Contacts between the two chains:
Residue V731 in chain A interacts with residue F60 in chain B (closest heavy-atom distance 3.3 Å).
Residue V731 in chain A contacts residue K59 in chain B (closest heavy-atom distance 3.6 Å).
Residue R796 in chain A is in contact with residue C7 in chain B (closest heavy-atom distance 3.6 Å).
Residue V772 in chain A interacts with residue R48 in chain B (closest heavy-atom distance 3.8 Å).
Residue E22 in chain A contacts residue D55 in chain B (closest heavy-atom distance 2.8 Å).
Residue Y1005 in chain A interacts with residue Y44 in chain B (closest heavy-atom distance 3.6 Å).
Residue I751 in chain A interacts with residue T52 in chain B (closest heavy-atom distance 3.4 Å).
Residue L19 in chain A is in contact with residue Q26 in chain B (closest heavy-atom distance 3.6 Å).
Residue S187 in chain A contacts residue Y63 in chain B (closest heavy-atom distance 3.5 Å).
Residue N764 in chain A contacts residue K59 in chain B (closest heavy-atom distance 2.7 Å).
Residue E1011 in chain A contacts residue Y44 in chain B (closest heavy-atom distance 2.8 Å).
Residue I26 in chain A interacts with residue E58 in chain B (closest heavy-atom distance 3.3 Å).
Residue S187 in chain A contacts residue K59 in chain B (closest heavy-atom distance 3.5 Å).
Residue A973 in chain A contacts residue R47 in chain B (closest heavy-atom distance 3.3 Å).
Residue G797 in chain A interacts with residue F8 in chain B (closest heavy-atom distance 3.7 Å).
Residue G976 in chain A contacts residue E32 in chain B (closest heavy-atom distance 3.8 Å).
Residue N770 in chain A interacts with residue T52 in chain B (closest heavy-atom distance 3.0 Å).
Residue L19 in chain A is in contact with residue L25 in chain B (closest heavy-atom distance 3.8 Å).
Residue Q182 in chain A is in contact with residue R69 in chain B (closest heavy-atom distance 3.0 Å).
Residue A793 in chain A is in contact with residue F8 in chain B (closest heavy-atom distance 3.4 Å).
Residue G730 in chain A is in contact with residue F60 in chain B (closest heavy-atom distance 3.8 Å).
Residue V731 in chain A is in contact with residue Y63 in chain B (closest heavy-atom distance 3.4 Å).
Residue E186 in chain A interacts with residue Y63 in chain B (closest heavy-atom distance 3.6 Å).
Residue V181 in chain A interacts with residue Y63 in chain B (closest heavy-atom distance 3.8 Å).
Residue R21 in chain A contacts residue H53 in chain B (closest heavy-atom distance 3.2 Å).
Residue N770 in chain A interacts with residue R48 in chain B (closest heavy-atom distance 2.7 Å).
Residue R796 in chain A interacts with residue G11 in chain B (closest heavy-atom distance 3.5 Å).
Residue F16 in chain A interacts with residue L51 in chain B (closest heavy-atom distance 3.6 Å).
Residue Q748 in chain A is in contact with residue T52 in chain B (closest heavy-atom distance 3.1 Å).
Residue D946 in chain A contacts residue R48 in chain B (closest heavy-atom distance 2.4 Å).
Residue R796 in chain A contacts residue F8 in chain B (closest heavy-atom distance 3.1 Å).
Residue F25 in chain A is in contact with residue K59 in chain B (closest heavy-atom distance 3.5 Å).
Residue R743 in chain A is in contact with residue F60 in chain B (closest heavy-atom distance 3.1 Å).
Residue E22 in chain A contacts residue W18 in chain B (closest heavy-atom distance 3.8 Å).
Residue Q944 in chain A contacts residue S9 in chain B (closest heavy-atom distance 3.6 Å).
Residue L974 in chain A interacts with residue R47 in chain B (closest heavy-atom distance 2.2 Å).
Residue T749 in chain A interacts with residue T52 in chain B (closest heavy-atom distance 3.0 Å).
Residue E185 in chain A interacts with residue Y63 in chain B (closest heavy-atom distance 2.8 Å).
Residue I26 in chain A contacts residue R62 in chain B (closest heavy-atom distance 3.4 Å).
Residue F25 in chain A is in contact with residue V54 in chain B (closest heavy-atom distance 3.6 Å).
Residue F25 in chain A interacts with residue L56 in chain B (closest heavy-atom distance 3.8 Å).
Residue Q745 in chain A interacts with residue M1 in chain B (closest heavy-atom distance 3.0 Å).
Residue G972 in chain A contacts residue L51 in chain B (closest heavy-atom distance 3.8 Å).
Residue V181 in chain A is in contact with residue R62 in chain B (closest heavy-atom distance 3.7 Å).
Residue P28 in chain A interacts with residue R62 in chain B (closest heavy-atom distance 3.5 Å).
Residue R796 in chain A interacts with residue S9 in chain B (closest heavy-atom distance 3.4 Å).
Residue F798 in chain A is in contact with residue F8 in chain B (closest heavy-atom distance 3.6 Å).
Residue I943 in chain A is in contact with residue C45 in chain B (closest heavy-atom distance 3.5 Å).
Residue T749 in chain A is in contact with residue V54 in chain B (closest heavy-atom distance 3.4 Å).
Residue K184 in chain A contacts residue R69 in chain B (closest heavy-atom distance 3.5 Å).
Residue T746 in chain A contacts residue M1 in chain B (closest heavy-atom distance 3.5 Å).
Residue K970 in chain A interacts with residue Y44 in chain B (closest heavy-atom distance 3.8 Å).
Residue D763 in chain A is in contact with residue V54 in chain B (closest heavy-atom distance 3.8 Å).
Residue P766 in chain A interacts with residue L56 in chain B (closest heavy-atom distance 3.6 Å).
Residue D946 in chain A interacts with residue S9 in chain B (closest heavy-atom distance 2.8 Å).
Residue L974 in chain A interacts with residue Y44 in chain B (closest heavy-atom distance 3.6 Å).
Residue F25 in chain A contacts residue R62 in chain B (closest heavy-atom distance 3.7 Å).
Residue R743 in chain A is in contact with residue M1 in chain B (closest heavy-atom distance 3.2 Å).
Residue A732 in chain A contacts residue Y63 in chain B (closest heavy-atom distance 3.5 Å).
Residue F25 in chain A contacts residue D55 in chain B (closest heavy-atom distance 3.3 Å).

This data describes a binding interaction between two proteins.

Sequence of chain A:
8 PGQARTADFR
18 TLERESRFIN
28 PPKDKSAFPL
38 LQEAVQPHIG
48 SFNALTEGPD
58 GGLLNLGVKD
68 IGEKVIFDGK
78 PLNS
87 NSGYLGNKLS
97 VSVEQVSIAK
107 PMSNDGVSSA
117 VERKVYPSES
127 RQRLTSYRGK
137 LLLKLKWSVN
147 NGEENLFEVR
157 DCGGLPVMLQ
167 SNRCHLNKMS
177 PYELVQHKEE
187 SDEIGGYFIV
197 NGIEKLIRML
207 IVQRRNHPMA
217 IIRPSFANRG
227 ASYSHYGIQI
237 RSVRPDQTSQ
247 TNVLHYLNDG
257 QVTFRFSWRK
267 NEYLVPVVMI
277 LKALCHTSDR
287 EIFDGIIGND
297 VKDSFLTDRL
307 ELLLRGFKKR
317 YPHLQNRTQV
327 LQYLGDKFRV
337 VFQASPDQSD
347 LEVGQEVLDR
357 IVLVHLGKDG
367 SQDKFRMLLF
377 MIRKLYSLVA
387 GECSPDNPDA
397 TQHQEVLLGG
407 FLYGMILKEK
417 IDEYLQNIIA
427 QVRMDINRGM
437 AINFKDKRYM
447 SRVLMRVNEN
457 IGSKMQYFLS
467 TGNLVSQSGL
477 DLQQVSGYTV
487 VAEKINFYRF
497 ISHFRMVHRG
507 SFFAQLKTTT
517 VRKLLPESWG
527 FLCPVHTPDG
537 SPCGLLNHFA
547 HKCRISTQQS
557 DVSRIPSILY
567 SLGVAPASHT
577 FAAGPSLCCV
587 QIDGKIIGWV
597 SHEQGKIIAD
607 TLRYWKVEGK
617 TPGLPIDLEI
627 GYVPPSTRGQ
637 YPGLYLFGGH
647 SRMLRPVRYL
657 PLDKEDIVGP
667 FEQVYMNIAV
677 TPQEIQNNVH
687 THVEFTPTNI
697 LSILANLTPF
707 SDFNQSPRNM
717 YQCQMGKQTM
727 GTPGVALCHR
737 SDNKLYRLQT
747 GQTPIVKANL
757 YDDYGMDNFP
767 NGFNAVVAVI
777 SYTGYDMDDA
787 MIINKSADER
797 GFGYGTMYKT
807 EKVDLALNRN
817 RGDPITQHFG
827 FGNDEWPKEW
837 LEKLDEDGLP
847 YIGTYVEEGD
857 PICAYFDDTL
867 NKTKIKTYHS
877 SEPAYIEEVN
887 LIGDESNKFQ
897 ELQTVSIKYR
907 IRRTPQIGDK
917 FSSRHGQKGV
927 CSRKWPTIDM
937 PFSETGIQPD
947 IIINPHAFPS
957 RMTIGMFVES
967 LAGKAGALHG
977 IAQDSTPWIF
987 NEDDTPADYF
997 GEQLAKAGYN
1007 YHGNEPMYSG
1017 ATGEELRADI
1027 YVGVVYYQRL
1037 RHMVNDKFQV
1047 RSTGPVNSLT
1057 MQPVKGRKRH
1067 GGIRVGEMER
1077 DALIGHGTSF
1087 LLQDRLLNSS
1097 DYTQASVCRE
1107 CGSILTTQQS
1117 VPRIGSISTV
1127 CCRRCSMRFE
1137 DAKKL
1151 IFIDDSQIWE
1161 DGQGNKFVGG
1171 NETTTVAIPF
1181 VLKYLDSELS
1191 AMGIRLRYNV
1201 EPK

Sequence of chain B:
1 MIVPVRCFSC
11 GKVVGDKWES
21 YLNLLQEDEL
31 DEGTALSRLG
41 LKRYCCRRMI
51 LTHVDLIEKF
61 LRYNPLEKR